Sequence of chain B:
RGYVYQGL

Residue-level contacts at the interface:
Residue T80 in chain A contacts residue L8 in chain B (closest heavy-atom distance 3.8 Å).
Residue D77 in chain A contacts residue Q6 in chain B (closest heavy-atom distance 4.5 Å).
Residue E152 in chain A is in contact with residue Q6 in chain B (closest heavy-atom distance 3.0 Å).
Residue F74 in chain A is in contact with residue Y5 in chain B (closest heavy-atom distance 3.6 Å).
Residue Y22 in chain A interacts with residue Y5 in chain B (closest heavy-atom distance 4.4 Å).
Residue K66 in chain A is in contact with residue G2 in chain B (closest heavy-atom distance 2.8 Å).
Residue Y171 in chain A contacts residue R1 in chain B (closest heavy-atom distance 2.6 Å).
Residue R155 in chain A interacts with residue Y5 in chain B (closest heavy-atom distance 3.9 Å).
Residue T143 in chain A contacts residue L8 in chain B (closest heavy-atom distance 2.7 Å).
Residue R155 in chain A contacts residue Q6 in chain B (closest heavy-atom distance 3.6 Å).
Residue V9 in chain A interacts with residue Y5 in chain B (closest heavy-atom distance 3.4 Å).
Residue Y159 in chain A contacts residue G2 in chain B (closest heavy-atom distance 3.6 Å).
Residue E63 in chain A is in contact with residue R1 in chain B (closest heavy-atom distance 3.4 Å).
Residue Q114 in chain A interacts with residue Y3 in chain B (closest heavy-atom distance 3.8 Å).
Residue S73 in chain A is in contact with residue Y5 in chain B (closest heavy-atom distance 3.9 Å).
Residue T143 in chain A is in contact with residue G7 in chain B (closest heavy-atom distance 5.0 Å).
Residue K66 in chain A interacts with residue Y3 in chain B (closest heavy-atom distance 3.8 Å).
Residue R155 in chain A contacts residue V4 in chain B (closest heavy-atom distance 2.9 Å).
Residue Y59 in chain A is in contact with residue R1 in chain B (closest heavy-atom distance 4.3 Å).
Residue Y7 in chain A is in contact with residue R1 in chain B (closest heavy-atom distance 2.9 Å).
Residue I95 in chain A is in contact with residue L8 in chain B (closest heavy-atom distance 4.2 Å).
Residue N70 in chain A interacts with residue Y5 in chain B (closest heavy-atom distance 3.1 Å).
Residue Y159 in chain A contacts residue R1 in chain B (closest heavy-atom distance 2.6 Å).
Residue Q114 in chain A contacts residue Y5 in chain B (closest heavy-atom distance 3.9 Å).
Residue N70 in chain A interacts with residue V4 in chain B (closest heavy-atom distance 3.6 Å).
Residue Y84 in chain A interacts with residue L8 in chain B (closest heavy-atom distance 2.6 Å).
Residue W147 in chain A contacts residue G7 in chain B (closest heavy-atom distance 2.9 Å).
Residue E152 in chain A interacts with residue Y3 in chain B (closest heavy-atom distance 2.7 Å).
Residue Y116 in chain A interacts with residue L8 in chain B (closest heavy-atom distance 3.7 Å).
Residue L81 in chain A interacts with residue L8 in chain B (closest heavy-atom distance 3.7 Å).
Residue E24 in chain A contacts residue Y5 in chain B (closest heavy-atom distance 4.5 Å).
Residue Y116 in chain A contacts residue Q6 in chain B (closest heavy-atom distance 3.8 Å).
Residue W147 in chain A is in contact with residue L8 in chain B (closest heavy-atom distance 3.6 Å).
Residue S99 in chain A contacts residue Y5 in chain B (closest heavy-atom distance 3.4 Å).
Residue D77 in chain A contacts residue L8 in chain B (closest heavy-atom distance 2.9 Å).
Residue V97 in chain A is in contact with residue Y5 in chain B (closest heavy-atom distance 4.0 Å).
Residue Y123 in chain A is in contact with residue L8 in chain B (closest heavy-atom distance 4.3 Å).
Residue L5 in chain A contacts residue R1 in chain B (closest heavy-atom distance 4.2 Å).
Residue Y159 in chain A interacts with residue Y3 in chain B (closest heavy-atom distance 3.4 Å).
Residue I142 in chain A is in contact with residue L8 in chain B (closest heavy-atom distance 5.0 Å).
Residue D77 in chain A contacts residue G7 in chain B (closest heavy-atom distance 3.4 Å).
Residue Y116 in chain A contacts residue Y5 in chain B (closest heavy-atom distance 3.7 Å).
Residue K146 in chain A is in contact with residue L8 in chain B (closest heavy-atom distance 3.1 Å).
Residue L156 in chain A interacts with residue Y3 in chain B (closest heavy-atom distance 3.3 Å).
Residue Y7 in chain A interacts with residue Y5 in chain B (closest heavy-atom distance 4.2 Å).
Residue N70 in chain A contacts residue Y3 in chain B (closest heavy-atom distance 3.1 Å).
Residue W147 in chain A is in contact with residue Q6 in chain B (closest heavy-atom distance 3.4 Å).
Residue R62 in chain A is in contact with residue R1 in chain B (closest heavy-atom distance 3.8 Å).
Residue Y7 in chain A is in contact with residue G2 in chain B (closest heavy-atom distance 3.3 Å).
Residue E63 in chain A interacts with residue G2 in chain B (closest heavy-atom distance 3.3 Å).
Residue R155 in chain A interacts with residue Y3 in chain B (closest heavy-atom distance 3.1 Å).
Residue K66 in chain A interacts with residue V4 in chain B (closest heavy-atom distance 3.7 Å).
Residue K66 in chain A is in contact with residue R1 in chain B (closest heavy-atom distance 3.9 Å).
Residue W167 in chain A contacts residue R1 in chain B (closest heavy-atom distance 3.3 Å).
Residue T163 in chain A interacts with residue R1 in chain B (closest heavy-atom distance 4.0 Å).
Residue A150 in chain A is in contact with residue Q6 in chain B (closest heavy-atom distance 4.5 Å).

These two protein chains interact to form a complex.

Sequence of chain A:
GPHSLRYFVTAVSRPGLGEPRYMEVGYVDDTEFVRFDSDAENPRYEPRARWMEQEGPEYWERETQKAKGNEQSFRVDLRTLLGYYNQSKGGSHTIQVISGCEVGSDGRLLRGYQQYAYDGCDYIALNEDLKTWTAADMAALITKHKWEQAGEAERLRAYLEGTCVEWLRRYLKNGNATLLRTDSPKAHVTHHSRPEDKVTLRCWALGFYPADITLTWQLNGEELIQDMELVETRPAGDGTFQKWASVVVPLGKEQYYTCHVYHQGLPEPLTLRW